Sequence of chain B:
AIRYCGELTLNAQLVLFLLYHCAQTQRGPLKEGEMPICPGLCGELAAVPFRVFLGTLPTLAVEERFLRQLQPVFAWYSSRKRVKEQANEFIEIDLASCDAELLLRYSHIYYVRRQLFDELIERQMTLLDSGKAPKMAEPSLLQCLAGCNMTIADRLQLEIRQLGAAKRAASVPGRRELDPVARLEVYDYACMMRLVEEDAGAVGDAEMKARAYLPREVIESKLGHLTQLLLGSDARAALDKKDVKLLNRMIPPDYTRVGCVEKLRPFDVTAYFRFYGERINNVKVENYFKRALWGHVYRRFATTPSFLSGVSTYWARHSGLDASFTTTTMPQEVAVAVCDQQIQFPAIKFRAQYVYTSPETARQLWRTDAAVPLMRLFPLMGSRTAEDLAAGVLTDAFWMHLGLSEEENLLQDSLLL

Contacts between the two chains:
Residue E207 in chain B contacts residue D219 in chain A (closest heavy-atom distance 3.0 Å).
Residue E101 in chain B is in contact with residue E216 in chain A (closest heavy-atom distance 4.2 Å).
Residue P208 in chain B contacts residue D219 in chain A (closest heavy-atom distance 4.5 Å).
Residue L210 in chain B contacts residue R220 in chain A (closest heavy-atom distance 4.4 Å).
Residue P98 in chain B contacts residue E216 in chain A (closest heavy-atom distance 4.9 Å).
Residue G102 in chain B interacts with residue E216 in chain A (closest heavy-atom distance 4.3 Å).
Residue L211 in chain B is in contact with residue R220 in chain A (closest heavy-atom distance 4.2 Å).
Residue E101 in chain B contacts residue L217 in chain A (closest heavy-atom distance 4.9 Å).
Residue G102 in chain B interacts with residue L218 in chain A (closest heavy-atom distance 4.6 Å).

The following describes two proteins that form a bound complex.

Sequence of chain A:
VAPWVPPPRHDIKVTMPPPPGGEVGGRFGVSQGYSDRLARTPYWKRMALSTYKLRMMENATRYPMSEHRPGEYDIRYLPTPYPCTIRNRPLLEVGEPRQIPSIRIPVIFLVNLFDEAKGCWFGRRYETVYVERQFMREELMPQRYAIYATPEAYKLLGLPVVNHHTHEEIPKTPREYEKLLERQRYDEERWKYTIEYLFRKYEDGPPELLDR